Sequence of chain B:
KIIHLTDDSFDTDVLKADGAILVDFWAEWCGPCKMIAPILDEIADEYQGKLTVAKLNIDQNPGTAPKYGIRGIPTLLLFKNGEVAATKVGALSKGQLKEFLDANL

Sequence of chain A:
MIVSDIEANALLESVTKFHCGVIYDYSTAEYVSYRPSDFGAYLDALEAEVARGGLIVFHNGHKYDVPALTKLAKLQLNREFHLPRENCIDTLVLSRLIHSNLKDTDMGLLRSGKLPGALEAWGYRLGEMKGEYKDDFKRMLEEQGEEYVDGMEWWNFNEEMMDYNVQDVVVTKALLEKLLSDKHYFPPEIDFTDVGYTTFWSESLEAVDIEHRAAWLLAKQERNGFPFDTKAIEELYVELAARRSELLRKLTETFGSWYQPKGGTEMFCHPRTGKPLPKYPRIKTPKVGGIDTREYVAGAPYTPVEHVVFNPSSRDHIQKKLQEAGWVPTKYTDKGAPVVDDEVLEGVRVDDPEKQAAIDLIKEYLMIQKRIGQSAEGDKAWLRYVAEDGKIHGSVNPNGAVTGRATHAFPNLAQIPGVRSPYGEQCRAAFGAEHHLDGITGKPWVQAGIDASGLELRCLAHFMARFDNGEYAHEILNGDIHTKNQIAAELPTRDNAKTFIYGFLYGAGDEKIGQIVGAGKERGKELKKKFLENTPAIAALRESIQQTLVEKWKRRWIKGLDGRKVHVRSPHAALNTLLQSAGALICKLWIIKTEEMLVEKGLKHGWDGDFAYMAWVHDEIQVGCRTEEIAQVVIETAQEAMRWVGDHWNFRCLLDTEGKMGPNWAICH

These two protein chains interact to form a complex.

Contacts between the two chains:
Residue Y314 in chain A is in contact with residue V91 in chain B (closest heavy-atom distance 3.7 Å).
Residue R312 in chain A is in contact with residue T89 in chain B (closest heavy-atom distance 4.1 Å).
Residue I291 in chain A interacts with residue F102 in chain B (closest heavy-atom distance 3.9 Å).
Residue K262 in chain A interacts with residue R73 in chain B (closest heavy-atom distance 3.6 Å).
Residue Y280 in chain A is in contact with residue C32 in chain B (closest heavy-atom distance 4.3 Å).
Residue Y320 in chain A contacts residue P34 in chain B (closest heavy-atom distance 3.6 Å).
Residue Y320 in chain A contacts residue V91 in chain B (closest heavy-atom distance 3.8 Å).
Residue G290 in chain A interacts with residue K90 in chain B (closest heavy-atom distance 3.3 Å).
Residue Y259 in chain A contacts residue I60 in chain B (closest heavy-atom distance 4.1 Å).
Residue P319 in chain A interacts with residue P34 in chain B (closest heavy-atom distance 3.2 Å).
Residue P319 in chain A interacts with residue G92 in chain B (closest heavy-atom distance 3.3 Å).
Residue T321 in chain A is in contact with residue C32 in chain B (closest heavy-atom distance 3.0 Å).
Residue V323 in chain A interacts with residue G74 in chain B (closest heavy-atom distance 3.6 Å).
Residue A318 in chain A contacts residue G92 in chain B (closest heavy-atom distance 4.0 Å).
Residue H325 in chain A contacts residue P68 in chain B (closest heavy-atom distance 3.5 Å).
Residue F268 in chain A interacts with residue G33 in chain B (closest heavy-atom distance 3.4 Å).
Residue Y320 in chain A is in contact with residue G74 in chain B (closest heavy-atom distance 4.1 Å).
Residue Y320 in chain A interacts with residue I75 in chain B (closest heavy-atom distance 3.2 Å).
Residue V315 in chain A contacts residue L94 in chain B (closest heavy-atom distance 3.6 Å).
Residue V323 in chain A interacts with residue W31 in chain B (closest heavy-atom distance 4.0 Å).
Residue P271 in chain A interacts with residue M37 in chain B (closest heavy-atom distance 4.1 Å).
Residue P322 in chain A contacts residue G74 in chain B (closest heavy-atom distance 4.3 Å).
Residue Y320 in chain A is in contact with residue G92 in chain B (closest heavy-atom distance 3.6 Å).
Residue F268 in chain A contacts residue P34 in chain B (closest heavy-atom distance 4.1 Å).
Residue Y259 in chain A is in contact with residue I72 in chain B (closest heavy-atom distance 3.8 Å).
Residue Y259 in chain A interacts with residue A67 in chain B (closest heavy-atom distance 3.3 Å).
Residue Y280 in chain A contacts residue K36 in chain B (closest heavy-atom distance 4.0 Å).
Residue Y280 in chain A contacts residue W31 in chain B (closest heavy-atom distance 3.6 Å).
Residue V323 in chain A is in contact with residue R73 in chain B (closest heavy-atom distance 2.9 Å).
Residue S257 in chain A is in contact with residue P64 in chain B (closest heavy-atom distance 3.5 Å).
Residue V315 in chain A contacts residue K90 in chain B (closest heavy-atom distance 3.4 Å).
Residue T321 in chain A interacts with residue G33 in chain B (closest heavy-atom distance 4.4 Å).
Residue I291 in chain A contacts residue Q98 in chain B (closest heavy-atom distance 4.0 Å).
Residue Y314 in chain A interacts with residue K90 in chain B (closest heavy-atom distance 4.1 Å).
Residue T321 in chain A interacts with residue P34 in chain B (closest heavy-atom distance 3.4 Å).
Residue A316 in chain A interacts with residue Q98 in chain B (closest heavy-atom distance 4.3 Å).
Residue I291 in chain A interacts with residue E101 in chain B (closest heavy-atom distance 3.9 Å).
Residue D310 in chain A is in contact with residue K90 in chain B (closest heavy-atom distance 3.2 Å).
Residue A318 in chain A is in contact with residue V91 in chain B (closest heavy-atom distance 4.3 Å).
Residue P322 in chain A contacts residue R73 in chain B (closest heavy-atom distance 3.4 Å).
Residue R312 in chain A is in contact with residue K90 in chain B (closest heavy-atom distance 2.5 Å).
Residue Y259 in chain A contacts residue W31 in chain B (closest heavy-atom distance 3.7 Å).
Residue A318 in chain A contacts residue A93 in chain B (closest heavy-atom distance 3.7 Å).
Residue T321 in chain A interacts with residue I75 in chain B (closest heavy-atom distance 2.8 Å).
Residue P319 in chain A contacts residue M37 in chain B (closest heavy-atom distance 4.1 Å).
Residue Y280 in chain A is in contact with residue G33 in chain B (closest heavy-atom distance 3.9 Å).
Residue V315 in chain A is in contact with residue Q98 in chain B (closest heavy-atom distance 3.3 Å).
Residue E313 in chain A contacts residue V91 in chain B (closest heavy-atom distance 2.9 Å).
Residue Y259 in chain A interacts with residue P68 in chain B (closest heavy-atom distance 2.9 Å).
Residue P319 in chain A contacts residue A93 in chain B (closest heavy-atom distance 2.8 Å).
Residue Q260 in chain A contacts residue W31 in chain B (closest heavy-atom distance 4.2 Å).
Residue T321 in chain A is in contact with residue G74 in chain B (closest heavy-atom distance 3.3 Å).
Residue A318 in chain A is in contact with residue L94 in chain B (closest heavy-atom distance 3.4 Å).
Residue P261 in chain A interacts with residue W31 in chain B (closest heavy-atom distance 3.7 Å).
Residue F268 in chain A is in contact with residue M37 in chain B (closest heavy-atom distance 3.7 Å).
Residue I283 in chain A contacts residue P34 in chain B (closest heavy-atom distance 4.1 Å).
Residue V323 in chain A is in contact with residue I75 in chain B (closest heavy-atom distance 4.2 Å).
Residue E313 in chain A is in contact with residue K90 in chain B (closest heavy-atom distance 3.3 Å).
Residue E313 in chain A is in contact with residue T89 in chain B (closest heavy-atom distance 3.8 Å).
Residue P281 in chain A is in contact with residue W31 in chain B (closest heavy-atom distance 3.2 Å).